Sequence of chain A:
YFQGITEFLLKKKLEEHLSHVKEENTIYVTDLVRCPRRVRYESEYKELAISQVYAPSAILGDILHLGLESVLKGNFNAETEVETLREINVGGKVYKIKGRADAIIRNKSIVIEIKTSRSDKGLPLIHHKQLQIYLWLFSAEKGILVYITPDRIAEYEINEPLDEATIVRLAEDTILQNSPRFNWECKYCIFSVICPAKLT

Interface contacts:
Residue Y42 in chain A is in contact with residue Q3 in chain B (closest heavy-atom distance 2.6 Å).
Residue Q3 in chain A contacts residue Y46 in chain B (closest heavy-atom distance 3.7 Å).
Residue S52 in chain A is in contact with residue L49 in chain B (closest heavy-atom distance 4.2 Å).
Residue V199 in chain A contacts residue Y55 in chain B (closest heavy-atom distance 3.6 Å).
Residue L15 in chain A is in contact with residue E48 in chain B (closest heavy-atom distance 3.6 Å).
Residue L11 in chain A contacts residue I200 in chain B (closest heavy-atom distance 4.0 Å).
Residue Y46 in chain A is in contact with residue Q3 in chain B (closest heavy-atom distance 3.2 Å).
Residue E48 in chain A interacts with residue Y55 in chain B (closest heavy-atom distance 4.7 Å).
Residue I200 in chain A is in contact with residue L11 in chain B (closest heavy-atom distance 3.8 Å).
Residue R38 in chain A interacts with residue F2 in chain B (closest heavy-atom distance 3.2 Å).
Residue Y55 in chain A is in contact with residue I200 in chain B (closest heavy-atom distance 4.5 Å).
Residue F2 in chain A is in contact with residue Y46 in chain B (closest heavy-atom distance 4.8 Å).
Residue P57 in chain A is in contact with residue V199 in chain B (closest heavy-atom distance 3.8 Å).
Residue F2 in chain A is in contact with residue R41 in chain B (closest heavy-atom distance 3.5 Å).
Residue E45 in chain A interacts with residue E8 in chain B (closest heavy-atom distance 4.8 Å).
Residue E48 in chain A interacts with residue I51 in chain B (closest heavy-atom distance 4.1 Å).
Residue I200 in chain A contacts residue T7 in chain B (closest heavy-atom distance 4.9 Å).
Residue F2 in chain A interacts with residue Y42 in chain B (closest heavy-atom distance 3.7 Å).
Residue L49 in chain A contacts residue Y55 in chain B (closest heavy-atom distance 3.9 Å).
Residue Y42 in chain A contacts residue F2 in chain B (closest heavy-atom distance 3.5 Å).
Residue L49 in chain A contacts residue S52 in chain B (closest heavy-atom distance 4.1 Å).
Residue V199 in chain A is in contact with residue P57 in chain B (closest heavy-atom distance 3.7 Å).
Residue I200 in chain A interacts with residue Q3 in chain B (closest heavy-atom distance 2.8 Å).
Residue L11 in chain A interacts with residue Y46 in chain B (closest heavy-atom distance 3.8 Å).
Residue Y55 in chain A interacts with residue E48 in chain B (closest heavy-atom distance 4.6 Å).
Residue Q3 in chain A interacts with residue R38 in chain B (closest heavy-atom distance 4.3 Å).
Residue E48 in chain A contacts residue L15 in chain B (closest heavy-atom distance 3.9 Å).
Residue S52 in chain A interacts with residue S52 in chain B (closest heavy-atom distance 4.1 Å).
Residue R38 in chain A is in contact with residue Q3 in chain B (closest heavy-atom distance 4.2 Å).
Residue Q3 in chain A interacts with residue C201 in chain B (closest heavy-atom distance 4.8 Å).
Residue Q3 in chain A contacts residue Y42 in chain B (closest heavy-atom distance 2.7 Å).
Residue Y46 in chain A interacts with residue Y55 in chain B (closest heavy-atom distance 3.9 Å).
Residue Q3 in chain A contacts residue I200 in chain B (closest heavy-atom distance 2.8 Å).
Residue I51 in chain A contacts residue E48 in chain B (closest heavy-atom distance 3.9 Å).
Residue Y46 in chain A is in contact with residue T7 in chain B (closest heavy-atom distance 5.0 Å).
Residue Y46 in chain A is in contact with residue L11 in chain B (closest heavy-atom distance 4.0 Å).
Residue Y46 in chain A contacts residue F2 in chain B (closest heavy-atom distance 4.8 Å).
Residue L49 in chain A is in contact with residue I51 in chain B (closest heavy-atom distance 4.9 Å).
Residue Y55 in chain A interacts with residue L49 in chain B (closest heavy-atom distance 3.9 Å).
Residue R41 in chain A contacts residue F2 in chain B (closest heavy-atom distance 3.7 Å).
Residue Q3 in chain A interacts with residue P202 in chain B (closest heavy-atom distance 4.8 Å).
Residue F2 in chain A is in contact with residue R38 in chain B (closest heavy-atom distance 2.9 Å).
Residue I51 in chain A interacts with residue L49 in chain B (closest heavy-atom distance 4.8 Å).
Residue I200 in chain A interacts with residue Y55 in chain B (closest heavy-atom distance 4.8 Å).
Residue Y55 in chain A interacts with residue V199 in chain B (closest heavy-atom distance 3.5 Å).
Residue E8 in chain A contacts residue Y46 in chain B (closest heavy-atom distance 4.0 Å).
Residue Y55 in chain A interacts with residue Y46 in chain B (closest heavy-atom distance 3.9 Å).
Residue F2 in chain A is in contact with residue E45 in chain B (closest heavy-atom distance 4.1 Å).
Residue C201 in chain A interacts with residue Q3 in chain B (closest heavy-atom distance 4.5 Å).
Residue E45 in chain A interacts with residue F2 in chain B (closest heavy-atom distance 4.0 Å).
Residue Y46 in chain A contacts residue E8 in chain B (closest heavy-atom distance 3.9 Å).
Residue P202 in chain A contacts residue Q3 in chain B (closest heavy-atom distance 4.2 Å).
Residue L182 in chain A contacts residue F2 in chain B (closest heavy-atom distance 3.5 Å).
Residue E48 in chain A is in contact with residue E48 in chain B (closest heavy-atom distance 4.2 Å).
Residue F2 in chain A contacts residue L182 in chain B (closest heavy-atom distance 3.6 Å).

The following describes two proteins that form a bound complex.

Sequence of chain B:
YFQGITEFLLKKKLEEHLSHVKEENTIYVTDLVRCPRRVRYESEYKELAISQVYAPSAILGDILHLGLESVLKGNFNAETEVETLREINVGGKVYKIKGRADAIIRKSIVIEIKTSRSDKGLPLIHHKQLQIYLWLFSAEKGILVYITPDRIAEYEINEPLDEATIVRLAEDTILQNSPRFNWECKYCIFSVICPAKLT